Sequence of protein 1:
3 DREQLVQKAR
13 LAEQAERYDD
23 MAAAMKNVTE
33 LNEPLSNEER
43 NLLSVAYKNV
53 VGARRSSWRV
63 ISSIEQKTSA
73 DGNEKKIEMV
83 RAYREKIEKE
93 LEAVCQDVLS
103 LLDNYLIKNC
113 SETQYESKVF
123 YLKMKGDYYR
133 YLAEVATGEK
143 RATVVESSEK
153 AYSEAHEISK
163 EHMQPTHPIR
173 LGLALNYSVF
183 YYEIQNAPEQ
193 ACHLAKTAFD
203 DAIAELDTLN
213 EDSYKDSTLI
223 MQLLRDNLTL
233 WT

Residue-level contacts at the interface:
Residue V181 in protein 1 is in contact with residue S3 in protein 2 (closest heavy-atom distance 4.2 Å).
Residue K125 in protein 1 is in contact with residue V6 in protein 2 (closest heavy-atom distance 4.1 Å).
Residue Y184 in protein 1 is in contact with residue S3 in protein 2 (closest heavy-atom distance 3.7 Å).
Residue L232 in protein 1 contacts residue S3 in protein 2 (closest heavy-atom distance 4.1 Å).
Residue K50 in protein 1 contacts residue V6 in protein 2 (closest heavy-atom distance 3.5 Å).
Residue L232 in protein 1 interacts with residue L1 in protein 2 (closest heavy-atom distance 4.4 Å).
Residue L225 in protein 1 contacts residue V6 in protein 2 (closest heavy-atom distance 4.7 Å).
Residue L225 in protein 1 contacts residue C4 in protein 2 (closest heavy-atom distance 3.8 Å).
Residue N229 in protein 1 contacts residue R2 in protein 2 (closest heavy-atom distance 4.4 Å).
Residue E185 in protein 1 interacts with residue R2 in protein 2 (closest heavy-atom distance 4.9 Å).
Residue L225 in protein 1 interacts with residue T7 in protein 2 (closest heavy-atom distance 4.2 Å).
Residue L177 in protein 1 is in contact with residue V6 in protein 2 (closest heavy-atom distance 3.4 Å).
Residue E185 in protein 1 interacts with residue S3 in protein 2 (closest heavy-atom distance 2.6 Å).
Residue N229 in protein 1 is in contact with residue C4 in protein 2 (closest heavy-atom distance 2.8 Å).
Residue V181 in protein 1 is in contact with residue C4 in protein 2 (closest heavy-atom distance 3.3 Å).
Residue I222 in protein 1 is in contact with residue V6 in protein 2 (closest heavy-atom distance 4.7 Å).
Residue G174 in protein 1 contacts residue V6 in protein 2 (closest heavy-atom distance 3.4 Å).
Residue N178 in protein 1 contacts residue V6 in protein 2 (closest heavy-atom distance 2.8 Å).
Residue N229 in protein 1 is in contact with residue S3 in protein 2 (closest heavy-atom distance 3.6 Å).
Residue L232 in protein 1 contacts residue R2 in protein 2 (closest heavy-atom distance 3.8 Å).
Residue L177 in protein 1 is in contact with residue C4 in protein 2 (closest heavy-atom distance 3.5 Å).
Residue W233 in protein 1 contacts residue S3 in protein 2 (closest heavy-atom distance 2.9 Å).

These two protein chains interact to form a complex.

Sequence of protein 2:
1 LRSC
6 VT